Contacts between the two chains:
Residue N170 in protein 2 is in contact with residue D26 in protein 1 (closest heavy-atom distance 3.0 Å).
Residue R111 in protein 2 contacts residue T21 in protein 1 (closest heavy-atom distance 2.9 Å).
Residue K38 in protein 2 contacts residue W101 in protein 1 (closest heavy-atom distance 3.6 Å).
Residue E161 in protein 2 is in contact with residue R88 in protein 1 (closest heavy-atom distance 2.7 Å).
Residue R34 in protein 2 is in contact with residue Q65 in protein 1 (closest heavy-atom distance 2.9 Å).
Residue F45 in protein 2 is in contact with residue W101 in protein 1 (closest heavy-atom distance 3.6 Å).
Residue V114 in protein 2 contacts residue A97 in protein 1 (closest heavy-atom distance 3.6 Å).
Residue K38 in protein 2 interacts with residue R57 in protein 1 (closest heavy-atom distance 3.4 Å).
Residue R50 in protein 2 interacts with residue G53 in protein 1 (closest heavy-atom distance 2.8 Å).
Residue R111 in protein 2 interacts with residue V23 in protein 1 (closest heavy-atom distance 3.6 Å).
Residue N36 in protein 2 contacts residue F9 in protein 1 (closest heavy-atom distance 3.3 Å).
Residue R172 in protein 2 interacts with residue D26 in protein 1 (closest heavy-atom distance 2.9 Å).
Residue Q49 in protein 2 is in contact with residue G24 in protein 1 (closest heavy-atom distance 3.6 Å).
Residue R50 in protein 2 contacts residue T50 in protein 1 (closest heavy-atom distance 2.9 Å).
Residue Q49 in protein 2 contacts residue V23 in protein 1 (closest heavy-atom distance 3.5 Å).
Residue R34 in protein 2 is in contact with residue M72 in protein 1 (closest heavy-atom distance 3.6 Å).
Residue F37 in protein 2 is in contact with residue D62 in protein 1 (closest heavy-atom distance 3.6 Å).
Residue R48 in protein 2 is in contact with residue P20 in protein 1 (closest heavy-atom distance 3.2 Å).
Residue L174 in protein 2 is in contact with residue D26 in protein 1 (closest heavy-atom distance 3.1 Å).
Residue C46 in protein 2 is in contact with residue W101 in protein 1 (closest heavy-atom distance 3.4 Å).
Residue M175 in protein 2 is in contact with residue G24 in protein 1 (closest heavy-atom distance 3.5 Å).
Residue V32 in protein 2 is in contact with residue E67 in protein 1 (closest heavy-atom distance 3.2 Å).
Residue F177 in protein 2 interacts with residue V23 in protein 1 (closest heavy-atom distance 3.6 Å).
Residue R109 in protein 2 contacts residue Y18 in protein 1 (closest heavy-atom distance 3.1 Å).
Residue V114 in protein 2 interacts with residue L95 in protein 1 (closest heavy-atom distance 3.7 Å).
Residue L166 in protein 2 contacts residue P30 in protein 1 (closest heavy-atom distance 3.4 Å).
Residue L166 in protein 2 interacts with residue L90 in protein 1 (closest heavy-atom distance 3.6 Å).
Residue T39 in protein 2 interacts with residue W101 in protein 1 (closest heavy-atom distance 3.6 Å).
Residue R50 in protein 2 is in contact with residue P55 in protein 1 (closest heavy-atom distance 3.5 Å).
Residue C40 in protein 2 is in contact with residue E54 in protein 1 (closest heavy-atom distance 2.8 Å).
Residue E42 in protein 2 is in contact with residue E7 in protein 1 (closest heavy-atom distance 3.5 Å).
Residue V169 in protein 2 interacts with residue L25 in protein 1 (closest heavy-atom distance 3.6 Å).
Residue R34 in protein 2 interacts with residue F64 in protein 1 (closest heavy-atom distance 3.2 Å).
Residue F45 in protein 2 interacts with residue E99 in protein 1 (closest heavy-atom distance 3.4 Å).
Residue E178 in protein 2 is in contact with residue T21 in protein 1 (closest heavy-atom distance 3.4 Å).
Residue M175 in protein 2 contacts residue L25 in protein 1 (closest heavy-atom distance 3.6 Å).
Residue L167 in protein 2 interacts with residue S28 in protein 1 (closest heavy-atom distance 3.3 Å).
Residue A176 in protein 2 interacts with residue V23 in protein 1 (closest heavy-atom distance 3.2 Å).
Residue Q49 in protein 2 contacts residue S22 in protein 1 (closest heavy-atom distance 3.0 Å).
Residue T39 in protein 2 contacts residue E54 in protein 1 (closest heavy-atom distance 3.4 Å).
Residue L166 in protein 2 interacts with residue R88 in protein 1 (closest heavy-atom distance 3.5 Å).
Residue L167 in protein 2 is in contact with residue L29 in protein 1 (closest heavy-atom distance 3.7 Å).
Residue E178 in protein 2 is in contact with residue P20 in protein 1 (closest heavy-atom distance 3.4 Å).
Residue S44 in protein 2 contacts residue E7 in protein 1 (closest heavy-atom distance 3.3 Å).
Residue S35 in protein 2 contacts residue F9 in protein 1 (closest heavy-atom distance 3.3 Å).
Residue S168 in protein 2 interacts with residue S28 in protein 1 (closest heavy-atom distance 2.9 Å).
Residue A182 in protein 2 contacts residue W5 in protein 1 (closest heavy-atom distance 3.2 Å).
Residue R50 in protein 2 interacts with residue D103 in protein 1 (closest heavy-atom distance 2.9 Å).
Residue S168 in protein 2 is in contact with residue F27 in protein 1 (closest heavy-atom distance 3.3 Å).
Residue R181 in protein 2 interacts with residue P20 in protein 1 (closest heavy-atom distance 3.5 Å).
Residue E42 in protein 2 is in contact with residue F9 in protein 1 (closest heavy-atom distance 3.6 Å).
Residue S44 in protein 2 interacts with residue G3 in protein 1 (closest heavy-atom distance 2.7 Å).
Residue E178 in protein 2 contacts residue S22 in protein 1 (closest heavy-atom distance 2.5 Å).
Residue A171 in protein 2 contacts residue S28 in protein 1 (closest heavy-atom distance 3.5 Å).
Residue A176 in protein 2 is in contact with residue G24 in protein 1 (closest heavy-atom distance 2.8 Å).
Residue A171 in protein 2 interacts with residue D26 in protein 1 (closest heavy-atom distance 3.4 Å).
Residue Y146 in protein 2 contacts residue R88 in protein 1 (closest heavy-atom distance 2.8 Å).
Residue C40 in protein 2 is in contact with residue W101 in protein 1 (closest heavy-atom distance 3.4 Å).
Residue P183 in protein 2 contacts residue P17 in protein 1 (closest heavy-atom distance 3.6 Å).
Residue V169 in protein 2 contacts residue D26 in protein 1 (closest heavy-atom distance 3.6 Å).

Sequence of protein 1:
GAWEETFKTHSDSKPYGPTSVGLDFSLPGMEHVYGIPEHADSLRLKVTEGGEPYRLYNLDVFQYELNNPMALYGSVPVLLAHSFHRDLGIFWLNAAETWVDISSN

Sequence of protein 2:
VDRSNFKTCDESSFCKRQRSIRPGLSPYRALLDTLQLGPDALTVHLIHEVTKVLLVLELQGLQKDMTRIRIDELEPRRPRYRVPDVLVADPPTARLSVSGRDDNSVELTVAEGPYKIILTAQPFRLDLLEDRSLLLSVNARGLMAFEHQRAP

These two protein chains interact to form a complex.